This data describes a binding interaction between two proteins.

Sequence of the second protein:
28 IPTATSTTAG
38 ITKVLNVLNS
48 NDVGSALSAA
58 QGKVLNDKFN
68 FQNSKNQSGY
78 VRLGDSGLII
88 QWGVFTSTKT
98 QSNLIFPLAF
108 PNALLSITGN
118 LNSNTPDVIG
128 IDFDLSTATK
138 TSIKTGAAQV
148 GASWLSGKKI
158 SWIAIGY

Interface contacts:
Residue S83 in the second protein is in contact with residue N67 in the first protein (closest heavy-atom distance 3.5 Å).
Residue S83 in the second protein is in contact with residue F66 in the first protein (closest heavy-atom distance 3.5 Å).
Residue K65 in the second protein is in contact with residue F66 in the first protein (closest heavy-atom distance 3.5 Å).
Residue D82 in the second protein is in contact with residue F66 in the first protein (closest heavy-atom distance 2.8 Å).
Residue S113 in the second protein contacts residue W159 in the first protein (closest heavy-atom distance 2.9 Å).
Residue S47 in the second protein interacts with residue A56 in the first protein (closest heavy-atom distance 3.2 Å).
Residue S52 in the second protein is in contact with residue S55 in the first protein (closest heavy-atom distance 3.3 Å).
Residue F130 in the second protein interacts with residue S120 in the first protein (closest heavy-atom distance 3.1 Å).
Residue D82 in the second protein interacts with residue N67 in the first protein (closest heavy-atom distance 3.4 Å).
Residue T32 in the second protein is in contact with residue V41 in the first protein (closest heavy-atom distance 2.9 Å).
Residue S52 in the second protein is in contact with residue A56 in the first protein (closest heavy-atom distance 2.9 Å).
Residue A145 in the second protein is in contact with residue D124 in the first protein (closest heavy-atom distance 3.6 Å).
Residue G116 in the second protein contacts residue N117 in the first protein (closest heavy-atom distance 2.9 Å).
Residue T32 in the second protein interacts with residue K40 in the first protein (closest heavy-atom distance 3.3 Å).
Residue V50 in the second protein is in contact with residue N43 in the first protein (closest heavy-atom distance 3.5 Å).
Residue D49 in the second protein contacts residue A57 in the first protein (closest heavy-atom distance 3.0 Å).
Residue A149 in the second protein is in contact with residue P123 in the first protein (closest heavy-atom distance 3.6 Å).
Residue T115 in the second protein is in contact with residue T115 in the first protein (closest heavy-atom distance 3.5 Å).
Residue S47 in the second protein interacts with residue K60 in the first protein (closest heavy-atom distance 3.5 Å).
Residue S52 in the second protein is in contact with residue V41 in the first protein (closest heavy-atom distance 3.6 Å).
Residue L80 in the second protein is in contact with residue F68 in the first protein (closest heavy-atom distance 3.5 Å).
Residue Q98 in the second protein interacts with residue S120 in the first protein (closest heavy-atom distance 2.9 Å).
Residue A36 in the second protein interacts with residue T39 in the first protein (closest heavy-atom distance 3.4 Å).
Residue Q98 in the second protein contacts residue N121 in the first protein (closest heavy-atom distance 3.3 Å).
Residue D131 in the second protein contacts residue S120 in the first protein (closest heavy-atom distance 3.4 Å).
Residue T39 in the second protein is in contact with residue V41 in the first protein (closest heavy-atom distance 3.6 Å).
Residue N48 in the second protein interacts with residue A57 in the first protein (closest heavy-atom distance 3.5 Å).
Residue W151 in the second protein interacts with residue P123 in the first protein (closest heavy-atom distance 3.4 Å).
Residue F130 in the second protein contacts residue L118 in the first protein (closest heavy-atom distance 3.2 Å).
Residue L112 in the second protein interacts with residue W89 in the first protein (closest heavy-atom distance 3.6 Å).
Residue V50 in the second protein is in contact with residue V41 in the first protein (closest heavy-atom distance 3.6 Å).
Residue G37 in the second protein interacts with residue I38 in the first protein (closest heavy-atom distance 3.4 Å).
Residue A31 in the second protein interacts with residue T39 in the first protein (closest heavy-atom distance 3.1 Å).
Residue W151 in the second protein interacts with residue T122 in the first protein (closest heavy-atom distance 3.5 Å).
Residue D49 in the second protein contacts residue A56 in the first protein (closest heavy-atom distance 3.6 Å).
Residue Y164 in the second protein interacts with residue K72 in the first protein (closest heavy-atom distance 3.6 Å).
Residue V50 in the second protein contacts residue S55 in the first protein (closest heavy-atom distance 3.5 Å).
Residue I128 in the second protein contacts residue N117 in the first protein (closest heavy-atom distance 2.9 Å).
Residue L132 in the second protein interacts with residue N119 in the first protein (closest heavy-atom distance 3.4 Å).
Residue S33 in the second protein is in contact with residue V41 in the first protein (closest heavy-atom distance 3.2 Å).
Residue T115 in the second protein contacts residue N117 in the first protein (closest heavy-atom distance 3.1 Å).
Residue I160 in the second protein is in contact with residue I160 in the first protein (closest heavy-atom distance 3.6 Å).
Residue S33 in the second protein contacts residue K40 in the first protein (closest heavy-atom distance 3.6 Å).
Residue D129 in the second protein interacts with residue T122 in the first protein (closest heavy-atom distance 3.4 Å).
Residue D129 in the second protein interacts with residue D124 in the first protein (closest heavy-atom distance 2.6 Å).
Residue G37 in the second protein contacts residue T39 in the first protein (closest heavy-atom distance 2.9 Å).
Residue A145 in the second protein interacts with residue V125 in the first protein (closest heavy-atom distance 3.3 Å).
Residue D129 in the second protein contacts residue S120 in the first protein (closest heavy-atom distance 3.4 Å).
Residue S47 in the second protein interacts with residue A57 in the first protein (closest heavy-atom distance 3.3 Å).
Residue A145 in the second protein contacts residue P123 in the first protein (closest heavy-atom distance 3.4 Å).
Residue I114 in the second protein is in contact with residue S158 in the first protein (closest heavy-atom distance 2.8 Å).
Residue S83 in the second protein interacts with residue K72 in the first protein (closest heavy-atom distance 2.8 Å).
Residue L45 in the second protein interacts with residue K60 in the first protein (closest heavy-atom distance 3.3 Å).
Residue L62 in the second protein contacts residue F66 in the first protein (closest heavy-atom distance 3.5 Å).
Residue A53 in the second protein interacts with residue L54 in the first protein (closest heavy-atom distance 3.3 Å).
Residue L54 in the second protein contacts residue L54 in the first protein (closest heavy-atom distance 2.8 Å).
Residue F130 in the second protein interacts with residue N119 in the first protein (closest heavy-atom distance 3.0 Å).
Residue K65 in the second protein interacts with residue N63 in the first protein (closest heavy-atom distance 2.9 Å).
Residue S113 in the second protein is in contact with residue S158 in the first protein (closest heavy-atom distance 3.5 Å).
Residue L54 in the second protein is in contact with residue A56 in the first protein (closest heavy-atom distance 3.5 Å).

Sequence of the first protein:
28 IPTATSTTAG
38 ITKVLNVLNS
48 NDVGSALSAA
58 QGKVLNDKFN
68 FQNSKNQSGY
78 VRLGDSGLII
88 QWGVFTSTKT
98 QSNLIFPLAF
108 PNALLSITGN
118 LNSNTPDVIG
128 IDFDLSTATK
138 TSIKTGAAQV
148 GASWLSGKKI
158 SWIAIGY